Sequence of protein 1:
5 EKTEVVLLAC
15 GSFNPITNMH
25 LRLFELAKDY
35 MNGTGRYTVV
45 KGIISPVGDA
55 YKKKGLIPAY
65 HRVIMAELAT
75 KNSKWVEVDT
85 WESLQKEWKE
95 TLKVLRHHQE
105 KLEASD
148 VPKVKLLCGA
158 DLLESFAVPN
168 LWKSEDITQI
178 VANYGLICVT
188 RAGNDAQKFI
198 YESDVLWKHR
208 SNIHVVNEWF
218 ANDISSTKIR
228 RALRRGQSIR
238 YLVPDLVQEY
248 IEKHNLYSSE

Sequence of protein 2:
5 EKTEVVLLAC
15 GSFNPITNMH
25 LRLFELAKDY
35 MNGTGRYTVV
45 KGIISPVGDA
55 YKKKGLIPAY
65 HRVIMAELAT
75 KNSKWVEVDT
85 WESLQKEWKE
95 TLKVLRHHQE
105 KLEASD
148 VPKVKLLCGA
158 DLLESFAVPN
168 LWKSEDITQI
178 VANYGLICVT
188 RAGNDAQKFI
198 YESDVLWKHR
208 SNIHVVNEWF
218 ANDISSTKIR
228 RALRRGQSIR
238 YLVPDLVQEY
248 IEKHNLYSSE

Contacts between the two chains:
Residue K58 in protein 2 is in contact with residue K56 in protein 1 (closest heavy-atom distance 4.3 Å).
Residue G59 in protein 2 is in contact with residue K56 in protein 1 (closest heavy-atom distance 4.1 Å).
Residue K56 in protein 2 is in contact with residue G59 in protein 1 (closest heavy-atom distance 4.1 Å).
Residue E91 in protein 2 interacts with residue S256 in protein 1 (closest heavy-atom distance 3.8 Å).
Residue K56 in protein 2 contacts residue K56 in protein 1 (closest heavy-atom distance 4.1 Å).
Residue S256 in protein 2 contacts residue E91 in protein 1 (closest heavy-atom distance 3.8 Å).
Residue K57 in protein 2 interacts with residue K56 in protein 1 (closest heavy-atom distance 3.2 Å).
Residue K56 in protein 2 interacts with residue K58 in protein 1 (closest heavy-atom distance 4.3 Å).
Residue K56 in protein 2 contacts residue L60 in protein 1 (closest heavy-atom distance 3.0 Å).
Residue K56 in protein 2 interacts with residue K57 in protein 1 (closest heavy-atom distance 3.2 Å).
Residue L60 in protein 2 interacts with residue K56 in protein 1 (closest heavy-atom distance 3.0 Å).

The following describes two proteins that form a bound complex.